Interface contacts:
Residue Q59 in chain A interacts with residue Y69 in chain B (closest heavy-atom distance 2.9 Å).
Residue Y49 in chain A interacts with residue K96 in chain B (closest heavy-atom distance 4.0 Å).
Residue A42 in chain A interacts with residue G129 in chain B (closest heavy-atom distance 3.7 Å).
Residue V252 in chain A interacts with residue D93 in chain B (closest heavy-atom distance 4.0 Å).
Residue S50 in chain A contacts residue A124 in chain B (closest heavy-atom distance 3.2 Å).
Residue M48 in chain A contacts residue F92 in chain B (closest heavy-atom distance 3.7 Å).
Residue V60 in chain A is in contact with residue Y69 in chain B (closest heavy-atom distance 3.8 Å).
Residue I64 in chain A interacts with residue S143 in chain B (closest heavy-atom distance 3.4 Å).
Residue I64 in chain A is in contact with residue D104 in chain B (closest heavy-atom distance 3.9 Å).
Residue E47 in chain A interacts with residue K96 in chain B (closest heavy-atom distance 3.6 Å).
Residue Y115 in chain A contacts residue D93 in chain B (closest heavy-atom distance 3.8 Å).
Residue E44 in chain A interacts with residue N126 in chain B (closest heavy-atom distance 3.4 Å).
Residue E47 in chain A interacts with residue F92 in chain B (closest heavy-atom distance 3.2 Å).
Residue L253 in chain A interacts with residue K96 in chain B (closest heavy-atom distance 2.5 Å).
Residue R46 in chain A contacts residue Q89 in chain B (closest heavy-atom distance 3.5 Å).
Residue D111 in chain A is in contact with residue R86 in chain B (closest heavy-atom distance 3.7 Å).
Residue V60 in chain A contacts residue F146 in chain B (closest heavy-atom distance 3.8 Å).
Residue D57 in chain A is in contact with residue P71 in chain B (closest heavy-atom distance 3.3 Å).
Residue E47 in chain A is in contact with residue Q89 in chain B (closest heavy-atom distance 3.4 Å).
Residue E47 in chain A contacts residue V127 in chain B (closest heavy-atom distance 3.7 Å).
Residue Y164 in chain A contacts residue A97 in chain B (closest heavy-atom distance 3.1 Å).
Residue E44 in chain A interacts with residue A128 in chain B (closest heavy-atom distance 4.0 Å).
Residue Q59 in chain A interacts with residue V67 in chain B (closest heavy-atom distance 3.8 Å).
Residue G62 in chain A contacts residue P71 in chain B (closest heavy-atom distance 3.7 Å).
Residue F53 in chain A interacts with residue R120 in chain B (closest heavy-atom distance 3.8 Å).
Residue K147 in chain A is in contact with residue Q89 in chain B (closest heavy-atom distance 3.8 Å).
Residue Y69 in chain A contacts residue Q102 in chain B (closest heavy-atom distance 2.8 Å).
Residue M48 in chain A is in contact with residue L95 in chain B (closest heavy-atom distance 3.6 Å).
Residue E44 in chain A interacts with residue V127 in chain B (closest heavy-atom distance 3.5 Å).
Residue V67 in chain A is in contact with residue Q102 in chain B (closest heavy-atom distance 3.4 Å).
Residue M48 in chain A is in contact with residue Y78 in chain B (closest heavy-atom distance 3.6 Å).
Residue Q59 in chain A is in contact with residue K68 in chain B (closest heavy-atom distance 3.6 Å).
Residue Y49 in chain A interacts with residue F121 in chain B (closest heavy-atom distance 3.3 Å).
Residue L253 in chain A interacts with residue I100 in chain B (closest heavy-atom distance 3.9 Å).
Residue I64 in chain A contacts residue R120 in chain B (closest heavy-atom distance 3.5 Å).
Residue G61 in chain A contacts residue P145 in chain B (closest heavy-atom distance 3.7 Å).
Residue G62 in chain A interacts with residue S143 in chain B (closest heavy-atom distance 3.1 Å).
Residue V43 in chain A contacts residue G129 in chain B (closest heavy-atom distance 3.7 Å).
Residue S50 in chain A interacts with residue K122 in chain B (closest heavy-atom distance 4.0 Å).
Residue G61 in chain A interacts with residue Y69 in chain B (closest heavy-atom distance 2.8 Å).
Residue R46 in chain A contacts residue K96 in chain B (closest heavy-atom distance 2.7 Å).
Residue D111 in chain A interacts with residue Q89 in chain B (closest heavy-atom distance 3.7 Å).
Residue F53 in chain A is in contact with residue F121 in chain B (closest heavy-atom distance 3.6 Å).
Residue K147 in chain A contacts residue D93 in chain B (closest heavy-atom distance 3.3 Å).
Residue M48 in chain A contacts residue K96 in chain B (closest heavy-atom distance 3.6 Å).
Residue P163 in chain A contacts residue A97 in chain B (closest heavy-atom distance 3.8 Å).
Residue Y164 in chain A contacts residue I100 in chain B (closest heavy-atom distance 3.6 Å).
Residue M48 in chain A interacts with residue V127 in chain B (closest heavy-atom distance 3.9 Å).
Residue D112 in chain A contacts residue Q89 in chain B (closest heavy-atom distance 4.0 Å).
Residue K147 in chain A interacts with residue K96 in chain B (closest heavy-atom distance 4.0 Å).
Residue E44 in chain A contacts residue G129 in chain B (closest heavy-atom distance 3.5 Å).
Residue Q59 in chain A contacts residue N66 in chain B (closest heavy-atom distance 2.8 Å).
Residue S50 in chain A contacts residue T123 in chain B (closest heavy-atom distance 3.4 Å).
Residue G61 in chain A contacts residue S143 in chain B (closest heavy-atom distance 3.4 Å).
Residue Y164 in chain A contacts residue K96 in chain B (closest heavy-atom distance 3.3 Å).
Residue G61 in chain A is in contact with residue P71 in chain B (closest heavy-atom distance 3.7 Å).
Residue F53 in chain A is in contact with residue K122 in chain B (closest heavy-atom distance 3.6 Å).
Residue Y69 in chain A contacts residue I100 in chain B (closest heavy-atom distance 3.5 Å).
Residue L51 in chain A interacts with residue K122 in chain B (closest heavy-atom distance 3.0 Å).
Residue L51 in chain A is in contact with residue F121 in chain B (closest heavy-atom distance 3.5 Å).

Sequence of chain B:
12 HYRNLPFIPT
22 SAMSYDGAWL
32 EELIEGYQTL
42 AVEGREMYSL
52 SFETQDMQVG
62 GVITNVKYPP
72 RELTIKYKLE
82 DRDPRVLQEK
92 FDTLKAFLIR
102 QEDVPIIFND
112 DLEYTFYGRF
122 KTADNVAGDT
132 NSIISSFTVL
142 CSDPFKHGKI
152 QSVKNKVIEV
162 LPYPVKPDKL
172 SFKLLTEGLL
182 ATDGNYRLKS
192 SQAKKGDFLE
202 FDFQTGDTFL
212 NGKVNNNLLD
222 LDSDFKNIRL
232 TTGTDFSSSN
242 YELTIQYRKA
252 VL

These two protein chains interact to form a complex.

Sequence of chain A:
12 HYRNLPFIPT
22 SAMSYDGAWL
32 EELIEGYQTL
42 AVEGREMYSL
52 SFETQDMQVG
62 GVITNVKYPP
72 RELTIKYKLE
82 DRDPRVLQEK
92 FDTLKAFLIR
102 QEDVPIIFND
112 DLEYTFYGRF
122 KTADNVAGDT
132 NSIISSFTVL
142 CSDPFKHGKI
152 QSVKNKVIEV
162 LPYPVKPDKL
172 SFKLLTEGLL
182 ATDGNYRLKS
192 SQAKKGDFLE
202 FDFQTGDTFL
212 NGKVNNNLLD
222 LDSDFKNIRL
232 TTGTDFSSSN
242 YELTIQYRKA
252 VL